The following describes two proteins that form a bound complex.

Sequence of chain B:
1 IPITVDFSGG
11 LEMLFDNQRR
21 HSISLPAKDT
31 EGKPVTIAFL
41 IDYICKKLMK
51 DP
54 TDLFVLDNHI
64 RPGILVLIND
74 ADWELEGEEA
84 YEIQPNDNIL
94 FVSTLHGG

Sequence of chain A:
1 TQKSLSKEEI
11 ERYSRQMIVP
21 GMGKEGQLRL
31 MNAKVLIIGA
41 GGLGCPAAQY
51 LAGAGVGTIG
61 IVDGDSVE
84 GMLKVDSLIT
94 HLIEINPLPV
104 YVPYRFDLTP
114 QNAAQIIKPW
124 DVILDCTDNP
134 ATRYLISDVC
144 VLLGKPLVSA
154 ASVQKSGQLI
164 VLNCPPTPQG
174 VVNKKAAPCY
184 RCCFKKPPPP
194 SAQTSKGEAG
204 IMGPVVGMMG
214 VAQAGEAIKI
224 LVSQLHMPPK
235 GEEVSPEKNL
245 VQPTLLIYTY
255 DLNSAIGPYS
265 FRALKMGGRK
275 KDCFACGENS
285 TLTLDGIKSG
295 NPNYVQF

Residue-level contacts at the interface:
Residue D131 in chain A interacts with residue G101 in chain B (closest heavy-atom distance 3.2 Å).
Residue R266 in chain A is in contact with residue D6 in chain B (closest heavy-atom distance 4.2 Å).
Residue Q161 in chain A interacts with residue T97 in chain B (closest heavy-atom distance 4.2 Å).
Residue L268 in chain A contacts residue L93 in chain B (closest heavy-atom distance 4.0 Å).
Residue D131 in chain A is in contact with residue G100 in chain B (closest heavy-atom distance 3.5 Å).
Residue L268 in chain A interacts with residue D73 in chain B (closest heavy-atom distance 3.8 Å).
Residue D131 in chain A is in contact with residue H99 in chain B (closest heavy-atom distance 3.3 Å).
Residue S159 in chain A interacts with residue G9 in chain B (closest heavy-atom distance 3.9 Å).
Residue T253 in chain A contacts residue S8 in chain B (closest heavy-atom distance 3.7 Å).
Residue T253 in chain A interacts with residue E12 in chain B (closest heavy-atom distance 3.4 Å).
Residue V156 in chain A is in contact with residue G100 in chain B (closest heavy-atom distance 3.7 Å).
Residue K199 in chain A is in contact with residue G100 in chain B (closest heavy-atom distance 4.5 Å).
Residue A154 in chain A is in contact with residue L98 in chain B (closest heavy-atom distance 3.2 Å).
Residue R136 in chain A interacts with residue G100 in chain B (closest heavy-atom distance 3.1 Å).
Residue P190 in chain A is in contact with residue G66 in chain B (closest heavy-atom distance 3.4 Å).
Residue P133 in chain A contacts residue H99 in chain B (closest heavy-atom distance 3.6 Å).
Residue T197 in chain A interacts with residue G100 in chain B (closest heavy-atom distance 4.5 Å).
Residue Q161 in chain A contacts residue L98 in chain B (closest heavy-atom distance 3.1 Å).
Residue I251 in chain A contacts residue S8 in chain B (closest heavy-atom distance 4.5 Å).
Residue Y183 in chain A contacts residue H99 in chain B (closest heavy-atom distance 2.8 Å).
Residue G160 in chain A interacts with residue L98 in chain B (closest heavy-atom distance 4.0 Å).
Residue I251 in chain A interacts with residue V95 in chain B (closest heavy-atom distance 3.8 Å).
Residue Q157 in chain A contacts residue M13 in chain B (closest heavy-atom distance 3.3 Å).
Residue P190 in chain A contacts residue H99 in chain B (closest heavy-atom distance 3.5 Å).
Residue P191 in chain A contacts residue H99 in chain B (closest heavy-atom distance 3.5 Å).
Residue A154 in chain A is in contact with residue G101 in chain B (closest heavy-atom distance 4.5 Å).
Residue F187 in chain A contacts residue H99 in chain B (closest heavy-atom distance 4.5 Å).
Residue G42 in chain A contacts residue G101 in chain B (closest heavy-atom distance 4.2 Å).
Residue P192 in chain A interacts with residue H99 in chain B (closest heavy-atom distance 4.1 Å).
Residue F187 in chain A interacts with residue T97 in chain B (closest heavy-atom distance 2.6 Å).
Residue L268 in chain A is in contact with residue L70 in chain B (closest heavy-atom distance 3.7 Å).
Residue K274 in chain A is in contact with residue E77 in chain B (closest heavy-atom distance 2.9 Å).
Residue M270 in chain A contacts residue L68 in chain B (closest heavy-atom distance 4.2 Å).
Residue N132 in chain A is in contact with residue H99 in chain B (closest heavy-atom distance 3.7 Å).
Residue C129 in chain A is in contact with residue G101 in chain B (closest heavy-atom distance 3.9 Å).
Residue S155 in chain A contacts residue G101 in chain B (closest heavy-atom distance 3.3 Å).
Residue G41 in chain A interacts with residue G101 in chain B (closest heavy-atom distance 3.8 Å).
Residue K158 in chain A interacts with residue M13 in chain B (closest heavy-atom distance 3.1 Å).
Residue S159 in chain A interacts with residue L98 in chain B (closest heavy-atom distance 3.7 Å).
Residue Y263 in chain A interacts with residue R20 in chain B (closest heavy-atom distance 3.9 Å).
Residue R266 in chain A contacts residue N91 in chain B (closest heavy-atom distance 4.2 Å).
Residue V156 in chain A contacts residue L98 in chain B (closest heavy-atom distance 3.6 Å).
Residue S155 in chain A contacts residue G100 in chain B (closest heavy-atom distance 2.7 Å).
Residue R136 in chain A contacts residue G101 in chain B (closest heavy-atom distance 3.7 Å).
Residue L43 in chain A is in contact with residue G101 in chain B (closest heavy-atom distance 3.5 Å).
Residue T253 in chain A is in contact with residue R19 in chain B (closest heavy-atom distance 4.3 Å).
Residue L249 in chain A contacts residue L68 in chain B (closest heavy-atom distance 4.3 Å).
Residue R136 in chain A interacts with residue H99 in chain B (closest heavy-atom distance 4.2 Å).
Residue Y263 in chain A interacts with residue D6 in chain B (closest heavy-atom distance 4.3 Å).
Residue R266 in chain A is in contact with residue D73 in chain B (closest heavy-atom distance 2.8 Å).
Residue Q161 in chain A interacts with residue S96 in chain B (closest heavy-atom distance 4.3 Å).
Residue D255 in chain A contacts residue R19 in chain B (closest heavy-atom distance 2.8 Å).
Residue Y137 in chain A is in contact with residue H99 in chain B (closest heavy-atom distance 4.1 Å).
Residue L268 in chain A interacts with residue V95 in chain B (closest heavy-atom distance 4.5 Å).
Residue K199 in chain A contacts residue G101 in chain B (closest heavy-atom distance 1.1 Å).
Residue R266 in chain A is in contact with residue L93 in chain B (closest heavy-atom distance 2.7 Å).
Residue S159 in chain A interacts with residue G10 in chain B (closest heavy-atom distance 3.5 Å).
Residue A154 in chain A interacts with residue G100 in chain B (closest heavy-atom distance 3.1 Å).
Residue P192 in chain A interacts with residue G66 in chain B (closest heavy-atom distance 4.0 Å).
Residue P190 in chain A contacts residue P65 in chain B (closest heavy-atom distance 2.2 Å).